Sequence of chain A:
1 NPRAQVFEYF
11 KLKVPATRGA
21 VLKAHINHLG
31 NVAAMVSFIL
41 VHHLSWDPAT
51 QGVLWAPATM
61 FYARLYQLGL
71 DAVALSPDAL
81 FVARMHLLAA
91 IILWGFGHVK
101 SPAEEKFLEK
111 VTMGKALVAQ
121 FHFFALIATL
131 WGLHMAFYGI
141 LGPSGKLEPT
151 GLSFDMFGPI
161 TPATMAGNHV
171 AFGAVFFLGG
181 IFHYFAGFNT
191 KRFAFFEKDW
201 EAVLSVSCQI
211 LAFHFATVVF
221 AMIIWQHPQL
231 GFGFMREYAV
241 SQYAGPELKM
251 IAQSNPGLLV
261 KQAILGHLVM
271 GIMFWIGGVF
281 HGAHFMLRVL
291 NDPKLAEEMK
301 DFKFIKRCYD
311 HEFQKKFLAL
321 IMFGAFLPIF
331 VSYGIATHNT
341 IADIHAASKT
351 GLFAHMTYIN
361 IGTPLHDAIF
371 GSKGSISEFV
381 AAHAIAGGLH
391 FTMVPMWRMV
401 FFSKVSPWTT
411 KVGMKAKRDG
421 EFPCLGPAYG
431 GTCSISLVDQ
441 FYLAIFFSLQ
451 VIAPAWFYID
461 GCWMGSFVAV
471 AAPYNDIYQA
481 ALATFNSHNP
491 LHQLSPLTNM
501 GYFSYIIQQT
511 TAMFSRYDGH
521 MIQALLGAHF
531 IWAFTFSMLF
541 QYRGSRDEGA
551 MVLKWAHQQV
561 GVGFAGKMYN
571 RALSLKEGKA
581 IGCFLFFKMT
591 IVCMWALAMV

Sequence of chain B:
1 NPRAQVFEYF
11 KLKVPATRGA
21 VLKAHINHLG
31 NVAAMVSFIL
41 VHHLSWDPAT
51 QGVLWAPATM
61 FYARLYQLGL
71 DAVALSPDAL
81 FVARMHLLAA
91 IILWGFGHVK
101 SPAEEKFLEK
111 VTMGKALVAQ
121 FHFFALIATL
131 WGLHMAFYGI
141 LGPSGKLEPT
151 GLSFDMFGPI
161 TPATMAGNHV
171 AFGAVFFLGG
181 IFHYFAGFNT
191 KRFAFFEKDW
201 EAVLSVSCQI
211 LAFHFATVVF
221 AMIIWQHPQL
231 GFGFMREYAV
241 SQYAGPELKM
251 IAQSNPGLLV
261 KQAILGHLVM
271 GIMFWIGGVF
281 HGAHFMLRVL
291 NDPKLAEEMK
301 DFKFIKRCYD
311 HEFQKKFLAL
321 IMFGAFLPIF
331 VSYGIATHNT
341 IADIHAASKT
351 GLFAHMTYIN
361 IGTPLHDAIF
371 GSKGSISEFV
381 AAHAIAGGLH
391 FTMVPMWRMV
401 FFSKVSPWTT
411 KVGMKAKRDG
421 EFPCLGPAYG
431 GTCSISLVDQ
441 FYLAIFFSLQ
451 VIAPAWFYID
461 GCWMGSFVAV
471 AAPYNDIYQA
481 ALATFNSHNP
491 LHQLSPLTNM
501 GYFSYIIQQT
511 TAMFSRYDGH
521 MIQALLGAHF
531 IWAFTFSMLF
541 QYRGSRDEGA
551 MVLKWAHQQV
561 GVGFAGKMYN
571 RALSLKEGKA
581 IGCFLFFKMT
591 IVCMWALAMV

Interface contacts:
Residue I344 in chain A is in contact with residue D518 in chain B (closest heavy-atom distance 3.0 Å).
Residue G544 in chain A interacts with residue C433 in chain B (closest heavy-atom distance 2.8 Å).
Residue C433 in chain A contacts residue S545 in chain B (closest heavy-atom distance 3.0 Å).
Residue E548 in chain A contacts residue S406 in chain B (closest heavy-atom distance 2.6 Å).
Residue Q541 in chain A interacts with residue K579 in chain B (closest heavy-atom distance 3.2 Å).
Residue K579 in chain A contacts residue Q541 in chain B (closest heavy-atom distance 3.2 Å).
Residue G430 in chain A contacts residue R543 in chain B (closest heavy-atom distance 3.1 Å).
Residue F540 in chain A interacts with residue F540 in chain B (closest heavy-atom distance 3.4 Å).
Residue D547 in chain A is in contact with residue W408 in chain B (closest heavy-atom distance 2.7 Å).
Residue K417 in chain A interacts with residue E548 in chain B (closest heavy-atom distance 2.9 Å).
Residue D518 in chain A interacts with residue S348 in chain B (closest heavy-atom distance 3.3 Å).
Residue R543 in chain A contacts residue G431 in chain B (closest heavy-atom distance 2.9 Å).
Residue G519 in chain A contacts residue I344 in chain B (closest heavy-atom distance 3.2 Å).
Residue R398 in chain A interacts with residue E548 in chain B (closest heavy-atom distance 2.9 Å).
Residue Y542 in chain A is in contact with residue D439 in chain B (closest heavy-atom distance 2.6 Å).
Residue I344 in chain A contacts residue G519 in chain B (closest heavy-atom distance 3.2 Å).
Residue Q541 in chain A contacts residue S434 in chain B (closest heavy-atom distance 2.7 Å).
Residue S348 in chain A is in contact with residue D518 in chain B (closest heavy-atom distance 3.3 Å).
Residue Y542 in chain A is in contact with residue Y442 in chain B (closest heavy-atom distance 3.2 Å).
Residue L575 in chain A contacts residue Q541 in chain B (closest heavy-atom distance 3.3 Å).
Residue G430 in chain A contacts residue L575 in chain B (closest heavy-atom distance 3.0 Å).
Residue S434 in chain A contacts residue Q541 in chain B (closest heavy-atom distance 2.7 Å).
Residue Q523 in chain A interacts with residue H345 in chain B (closest heavy-atom distance 3.2 Å).
Residue L539 in chain A is in contact with residue F540 in chain B (closest heavy-atom distance 3.3 Å).
Residue Q541 in chain A is in contact with residue F540 in chain B (closest heavy-atom distance 2.9 Å).
Residue S434 in chain A interacts with residue Y542 in chain B (closest heavy-atom distance 3.2 Å).
Residue S545 in chain A interacts with residue R398 in chain B (closest heavy-atom distance 2.7 Å).
Residue R543 in chain A interacts with residue G430 in chain B (closest heavy-atom distance 3.1 Å).
Residue S434 in chain A is in contact with residue S545 in chain B (closest heavy-atom distance 3.3 Å).
Residue W408 in chain A contacts residue D547 in chain B (closest heavy-atom distance 2.7 Å).
Residue E548 in chain A is in contact with residue K417 in chain B (closest heavy-atom distance 2.9 Å).
Residue D518 in chain A contacts residue H345 in chain B (closest heavy-atom distance 3.3 Å).
Residue W46 in chain A is in contact with residue G351 in chain B (closest heavy-atom distance 3.4 Å).
Residue Y429 in chain A interacts with residue R543 in chain B (closest heavy-atom distance 2.9 Å).
Residue R398 in chain A interacts with residue S545 in chain B (closest heavy-atom distance 2.7 Å).
Residue Q541 in chain A contacts residue L539 in chain B (closest heavy-atom distance 2.9 Å).
Residue Q541 in chain A interacts with residue L575 in chain B (closest heavy-atom distance 3.3 Å).
Residue G431 in chain A is in contact with residue R543 in chain B (closest heavy-atom distance 2.9 Å).
Residue R543 in chain A contacts residue Y429 in chain B (closest heavy-atom distance 2.9 Å).
Residue H345 in chain A interacts with residue Q523 in chain B (closest heavy-atom distance 3.2 Å).
Residue C433 in chain A interacts with residue G544 in chain B (closest heavy-atom distance 2.8 Å).
Residue H345 in chain A is in contact with residue D518 in chain B (closest heavy-atom distance 3.3 Å).
Residue L575 in chain A interacts with residue G430 in chain B (closest heavy-atom distance 3.0 Å).
Residue E548 in chain A contacts residue R398 in chain B (closest heavy-atom distance 2.9 Å).
Residue S406 in chain A contacts residue E548 in chain B (closest heavy-atom distance 2.6 Å).
Residue L539 in chain A is in contact with residue Q541 in chain B (closest heavy-atom distance 2.9 Å).
Residue Y542 in chain A is in contact with residue S434 in chain B (closest heavy-atom distance 3.2 Å).
Residue Y442 in chain A contacts residue Y542 in chain B (closest heavy-atom distance 3.2 Å).
Residue F540 in chain A is in contact with residue L539 in chain B (closest heavy-atom distance 3.3 Å).
Residue D518 in chain A interacts with residue I344 in chain B (closest heavy-atom distance 3.0 Å).
Residue H520 in chain A is in contact with residue H345 in chain B (closest heavy-atom distance 3.0 Å).
Residue H345 in chain A interacts with residue H520 in chain B (closest heavy-atom distance 3.0 Å).
Residue M538 in chain A interacts with residue Q541 in chain B (closest heavy-atom distance 3.4 Å).
Residue D439 in chain A contacts residue Y542 in chain B (closest heavy-atom distance 2.6 Å).
Residue S545 in chain A interacts with residue S434 in chain B (closest heavy-atom distance 3.3 Å).
Residue S545 in chain A interacts with residue C433 in chain B (closest heavy-atom distance 3.0 Å).
Residue S545 in chain A interacts with residue Q440 in chain B (closest heavy-atom distance 2.9 Å).
Residue Q541 in chain A is in contact with residue M538 in chain B (closest heavy-atom distance 3.4 Å).
Residue Q440 in chain A contacts residue S545 in chain B (closest heavy-atom distance 2.9 Å).
Residue F540 in chain A contacts residue Q541 in chain B (closest heavy-atom distance 2.9 Å).

This data describes a binding interaction between two proteins.